Sequence of the second protein:
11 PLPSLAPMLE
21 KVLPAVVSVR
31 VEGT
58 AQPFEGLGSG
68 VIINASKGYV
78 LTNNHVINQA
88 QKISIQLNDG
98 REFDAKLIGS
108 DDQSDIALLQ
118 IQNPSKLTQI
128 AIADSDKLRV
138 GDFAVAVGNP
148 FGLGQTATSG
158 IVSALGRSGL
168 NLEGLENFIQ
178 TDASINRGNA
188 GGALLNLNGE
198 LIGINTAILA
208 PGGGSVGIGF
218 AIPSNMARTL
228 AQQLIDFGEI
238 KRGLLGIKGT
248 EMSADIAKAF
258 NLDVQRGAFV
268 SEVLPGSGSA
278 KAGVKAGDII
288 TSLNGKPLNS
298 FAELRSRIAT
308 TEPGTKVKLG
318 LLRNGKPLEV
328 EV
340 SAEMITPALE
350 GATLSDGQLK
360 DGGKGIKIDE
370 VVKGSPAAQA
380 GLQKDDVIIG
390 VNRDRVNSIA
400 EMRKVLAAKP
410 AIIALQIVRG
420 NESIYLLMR

This data describes a binding interaction between two proteins.

Sequence of the first protein:
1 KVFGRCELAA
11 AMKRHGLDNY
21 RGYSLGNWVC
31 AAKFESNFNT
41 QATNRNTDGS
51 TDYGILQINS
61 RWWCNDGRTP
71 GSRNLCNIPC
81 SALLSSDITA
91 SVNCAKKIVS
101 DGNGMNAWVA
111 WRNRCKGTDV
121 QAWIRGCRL

Interface contacts:
Residue E62 in the second protein is in contact with residue R45 in the first protein (closest heavy-atom distance 4.8 Å).
Residue F61 in the second protein is in contact with residue N44 in the first protein (closest heavy-atom distance 4.1 Å).